Sequence of the first protein:
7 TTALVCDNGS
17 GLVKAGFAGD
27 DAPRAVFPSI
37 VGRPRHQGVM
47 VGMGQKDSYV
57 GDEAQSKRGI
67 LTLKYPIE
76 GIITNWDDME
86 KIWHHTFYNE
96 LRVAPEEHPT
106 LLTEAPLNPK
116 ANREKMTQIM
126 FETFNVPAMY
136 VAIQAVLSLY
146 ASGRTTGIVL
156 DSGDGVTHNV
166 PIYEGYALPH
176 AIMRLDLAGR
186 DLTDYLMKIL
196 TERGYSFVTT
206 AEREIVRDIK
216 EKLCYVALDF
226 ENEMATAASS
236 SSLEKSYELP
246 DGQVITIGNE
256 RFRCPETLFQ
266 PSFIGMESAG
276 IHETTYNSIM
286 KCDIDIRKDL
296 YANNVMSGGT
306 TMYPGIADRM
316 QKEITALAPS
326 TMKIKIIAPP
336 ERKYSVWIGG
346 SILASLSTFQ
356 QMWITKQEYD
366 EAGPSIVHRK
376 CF

Sequence of the second protein:
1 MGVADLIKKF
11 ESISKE

Contacts between the two chains:
Residue G48 in the first protein contacts residue S14 in the second protein (closest heavy-atom distance 3.0 Å).
Residue M49 in the first protein interacts with residue I13 in the second protein (closest heavy-atom distance 3.4 Å).
Residue G50 in the first protein contacts residue I13 in the second protein (closest heavy-atom distance 4.8 Å).
Residue M49 in the first protein contacts residue S14 in the second protein (closest heavy-atom distance 3.6 Å).
Residue G48 in the first protein is in contact with residue F10 in the second protein (closest heavy-atom distance 3.4 Å).
Residue G48 in the first protein contacts residue I13 in the second protein (closest heavy-atom distance 4.6 Å).
Residue V47 in the first protein contacts residue S14 in the second protein (closest heavy-atom distance 4.7 Å).
Residue G50 in the first protein contacts residue S14 in the second protein (closest heavy-atom distance 3.7 Å).
Residue M46 in the first protein interacts with residue F10 in the second protein (closest heavy-atom distance 4.1 Å).

This data describes a binding interaction between two proteins.